Sequence of protein 1:
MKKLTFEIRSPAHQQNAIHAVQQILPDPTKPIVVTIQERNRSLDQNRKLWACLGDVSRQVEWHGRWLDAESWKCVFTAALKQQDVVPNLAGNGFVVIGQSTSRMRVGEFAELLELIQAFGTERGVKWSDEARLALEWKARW

Contacts between the two chains:
Residue V33 in protein 1 is in contact with residue Q37 in protein 2 (closest heavy-atom distance 2.8 Å).
Residue R9 in protein 1 contacts residue P26 in protein 2 (closest heavy-atom distance 3.5 Å).
Residue L4 in protein 1 contacts residue T35 in protein 2 (closest heavy-atom distance 3.1 Å).
Residue E70 in protein 1 is in contact with residue S100 in protein 2 (closest heavy-atom distance 3.1 Å).
Residue M1 in protein 1 contacts residue E38 in protein 2 (closest heavy-atom distance 3.2 Å).
Residue T35 in protein 1 interacts with residue Q37 in protein 2 (closest heavy-atom distance 3.4 Å).
Residue Q37 in protein 1 contacts residue V33 in protein 2 (closest heavy-atom distance 2.9 Å).
Residue Q14 in protein 1 contacts residue V21 in protein 2 (closest heavy-atom distance 3.1 Å).
Residue V34 in protein 1 is in contact with residue T35 in protein 2 (closest heavy-atom distance 3.4 Å).
Residue V33 in protein 1 is in contact with residue T5 in protein 2 (closest heavy-atom distance 3.2 Å).
Residue T35 in protein 1 is in contact with residue T35 in protein 2 (closest heavy-atom distance 3.0 Å).
Residue V34 in protein 1 contacts residue I8 in protein 2 (closest heavy-atom distance 3.1 Å).
Residue I8 in protein 1 is in contact with residue I24 in protein 2 (closest heavy-atom distance 3.5 Å).
Residue N40 in protein 1 contacts residue K2 in protein 2 (closest heavy-atom distance 3.0 Å).
Residue I18 in protein 1 interacts with residue V21 in protein 2 (closest heavy-atom distance 3.3 Å).
Residue Q37 in protein 1 interacts with residue K2 in protein 2 (closest heavy-atom distance 3.4 Å).
Residue Q14 in protein 1 contacts residue Q22 in protein 2 (closest heavy-atom distance 3.1 Å).
Residue V34 in protein 1 contacts residue F6 in protein 2 (closest heavy-atom distance 2.9 Å).
Residue I36 in protein 1 interacts with residue A20 in protein 2 (closest heavy-atom distance 3.4 Å).
Residue L4 in protein 1 interacts with residue I36 in protein 2 (closest heavy-atom distance 2.9 Å).
Residue I36 in protein 1 contacts residue V33 in protein 2 (closest heavy-atom distance 3.5 Å).
Residue P11 in protein 1 interacts with residue P26 in protein 2 (closest heavy-atom distance 3.4 Å).
Residue F6 in protein 1 interacts with residue V34 in protein 2 (closest heavy-atom distance 2.8 Å).
Residue D27 in protein 1 contacts residue R9 in protein 2 (closest heavy-atom distance 3.4 Å).
Residue T35 in protein 1 is in contact with residue L4 in protein 2 (closest heavy-atom distance 3.4 Å).
Residue L89 in protein 1 is in contact with residue A79 in protein 2 (closest heavy-atom distance 3.4 Å).
Residue V96 in protein 1 interacts with residue V96 in protein 2 (closest heavy-atom distance 3.2 Å).
Residue V33 in protein 1 contacts residue F6 in protein 2 (closest heavy-atom distance 3.3 Å).
Residue R65 in protein 1 interacts with residue D84 in protein 2 (closest heavy-atom distance 2.9 Å).
Residue I24 in protein 1 interacts with residue I8 in protein 2 (closest heavy-atom distance 3.5 Å).
Residue K3 in protein 1 contacts residue I36 in protein 2 (closest heavy-atom distance 3.4 Å).
Residue I32 in protein 1 is in contact with residue I36 in protein 2 (closest heavy-atom distance 3.5 Å).
Residue Q83 in protein 1 interacts with residue V95 in protein 2 (closest heavy-atom distance 3.4 Å).
Residue Q37 in protein 1 interacts with residue K3 in protein 2 (closest heavy-atom distance 3.0 Å).
Residue W62 in protein 1 is in contact with residue L89 in protein 2 (closest heavy-atom distance 3.5 Å).
Residue I36 in protein 1 contacts residue L4 in protein 2 (closest heavy-atom distance 2.9 Å).
Residue V86 in protein 1 contacts residue W62 in protein 2 (closest heavy-atom distance 3.1 Å).
Residue W62 in protein 1 contacts residue P87 in protein 2 (closest heavy-atom distance 2.7 Å).
Residue E70 in protein 1 contacts residue S102 in protein 2 (closest heavy-atom distance 3.4 Å).
Residue V33 in protein 1 contacts residue T35 in protein 2 (closest heavy-atom distance 3.2 Å).
Residue D68 in protein 1 interacts with residue R103 in protein 2 (closest heavy-atom distance 2.9 Å).
Residue Q83 in protein 1 interacts with residue V96 in protein 2 (closest heavy-atom distance 2.8 Å).
Residue S100 in protein 1 is in contact with residue E70 in protein 2 (closest heavy-atom distance 2.7 Å).
Residue I36 in protein 1 is in contact with residue K3 in protein 2 (closest heavy-atom distance 3.2 Å).
Residue I8 in protein 1 is in contact with residue P26 in protein 2 (closest heavy-atom distance 3.4 Å).
Residue P87 in protein 1 is in contact with residue W62 in protein 2 (closest heavy-atom distance 2.8 Å).
Residue V96 in protein 1 contacts residue Q83 in protein 2 (closest heavy-atom distance 2.7 Å).
Residue E70 in protein 1 contacts residue R103 in protein 2 (closest heavy-atom distance 2.7 Å).
Residue V33 in protein 1 is in contact with residue I36 in protein 2 (closest heavy-atom distance 3.4 Å).
Residue L89 in protein 1 interacts with residue V75 in protein 2 (closest heavy-atom distance 3.5 Å).
Residue R39 in protein 1 contacts residue P31 in protein 2 (closest heavy-atom distance 3.2 Å).
Residue I24 in protein 1 contacts residue Q14 in protein 2 (closest heavy-atom distance 3.5 Å).
Residue V21 in protein 1 interacts with residue Q14 in protein 2 (closest heavy-atom distance 2.8 Å).
Residue I32 in protein 1 interacts with residue I8 in protein 2 (closest heavy-atom distance 3.3 Å).
Residue P26 in protein 1 interacts with residue R9 in protein 2 (closest heavy-atom distance 3.3 Å).
Residue E38 in protein 1 interacts with residue K2 in protein 2 (closest heavy-atom distance 3.1 Å).
Residue I8 in protein 1 interacts with residue I32 in protein 2 (closest heavy-atom distance 3.0 Å).
Residue V95 in protein 1 is in contact with residue Q83 in protein 2 (closest heavy-atom distance 3.5 Å).
Residue Q37 in protein 1 interacts with residue M1 in protein 2 (closest heavy-atom distance 3.0 Å).
Residue Q14 in protein 1 contacts residue I24 in protein 2 (closest heavy-atom distance 3.0 Å).

The following describes two proteins that form a bound complex.

Sequence of protein 2:
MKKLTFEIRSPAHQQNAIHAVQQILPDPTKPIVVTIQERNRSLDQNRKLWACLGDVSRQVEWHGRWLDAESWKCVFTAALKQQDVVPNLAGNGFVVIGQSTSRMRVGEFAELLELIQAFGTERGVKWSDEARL